Residue-level contacts at the interface:
Residue G57 in protein 1 interacts with residue C93 in protein 2 (closest heavy-atom distance 4.3 Å).
Residue I108 in protein 1 contacts residue Y95 in protein 2 (closest heavy-atom distance 4.3 Å).
Residue L123 in protein 1 interacts with residue F120 in protein 2 (closest heavy-atom distance 3.7 Å).
Residue A124 in protein 1 interacts with residue G118 in protein 2 (closest heavy-atom distance 4.3 Å).
Residue L3 in protein 1 interacts with residue L119 in protein 2 (closest heavy-atom distance 4.0 Å).
Residue A124 in protein 1 interacts with residue C117 in protein 2 (closest heavy-atom distance 3.7 Å).
Residue S89 in protein 1 interacts with residue C93 in protein 2 (closest heavy-atom distance 4.0 Å).
Residue L123 in protein 1 interacts with residue L119 in protein 2 (closest heavy-atom distance 2.8 Å).
Residue L123 in protein 1 is in contact with residue G118 in protein 2 (closest heavy-atom distance 3.2 Å).
Residue E129 in protein 1 interacts with residue S113 in protein 2 (closest heavy-atom distance 3.2 Å).
Residue V31 in protein 1 contacts residue L119 in protein 2 (closest heavy-atom distance 3.8 Å).
Residue Y107 in protein 1 contacts residue C93 in protein 2 (closest heavy-atom distance 3.3 Å).
Residue H2 in protein 1 contacts residue D122 in protein 2 (closest heavy-atom distance 3.8 Å).
Residue G109 in protein 1 is in contact with residue Y114 in protein 2 (closest heavy-atom distance 3.4 Å).
Residue R126 in protein 1 is in contact with residue Y114 in protein 2 (closest heavy-atom distance 3.2 Å).
Residue R126 in protein 1 is in contact with residue L115 in protein 2 (closest heavy-atom distance 3.4 Å).
Residue M127 in protein 1 is in contact with residue L115 in protein 2 (closest heavy-atom distance 2.8 Å).
Residue M127 in protein 1 interacts with residue Y114 in protein 2 (closest heavy-atom distance 3.4 Å).
Residue P128 in protein 1 is in contact with residue Y95 in protein 2 (closest heavy-atom distance 3.8 Å).
Residue P128 in protein 1 is in contact with residue S113 in protein 2 (closest heavy-atom distance 4.0 Å).
Residue D130 in protein 1 interacts with residue Y95 in protein 2 (closest heavy-atom distance 2.8 Å).
Residue T122 in protein 1 is in contact with residue G121 in protein 2 (closest heavy-atom distance 3.8 Å).
Residue T5 in protein 1 contacts residue F116 in protein 2 (closest heavy-atom distance 3.2 Å).
Residue F6 in protein 1 interacts with residue L115 in protein 2 (closest heavy-atom distance 3.4 Å).
Residue R4 in protein 1 is in contact with residue F120 in protein 2 (closest heavy-atom distance 4.1 Å).
Residue C58 in protein 1 is in contact with residue C93 in protein 2 (closest heavy-atom distance 2.0 Å).
Residue I125 in protein 1 contacts residue L115 in protein 2 (closest heavy-atom distance 4.1 Å).
Residue A124 in protein 1 contacts residue F116 in protein 2 (closest heavy-atom distance 4.0 Å).
Residue T122 in protein 1 interacts with residue F120 in protein 2 (closest heavy-atom distance 4.3 Å).
Residue R4 in protein 1 contacts residue G118 in protein 2 (closest heavy-atom distance 2.8 Å).
Residue G109 in protein 1 contacts residue Y95 in protein 2 (closest heavy-atom distance 3.6 Å).
Residue R106 in protein 1 contacts residue Y95 in protein 2 (closest heavy-atom distance 3.3 Å).
Residue T45 in protein 1 is in contact with residue L119 in protein 2 (closest heavy-atom distance 3.5 Å).
Residue M133 in protein 1 contacts residue L115 in protein 2 (closest heavy-atom distance 4.1 Å).
Residue H2 in protein 1 contacts residue G121 in protein 2 (closest heavy-atom distance 3.9 Å).
Residue P1 in protein 1 interacts with residue L119 in protein 2 (closest heavy-atom distance 3.9 Å).
Residue E129 in protein 1 interacts with residue L115 in protein 2 (closest heavy-atom distance 3.8 Å).
Residue F6 in protein 1 interacts with residue C117 in protein 2 (closest heavy-atom distance 3.5 Å).
Residue Y107 in protein 1 is in contact with residue Y95 in protein 2 (closest heavy-atom distance 4.1 Å).
Residue R4 in protein 1 is in contact with residue C117 in protein 2 (closest heavy-atom distance 3.1 Å).
Residue C144 in protein 1 interacts with residue C117 in protein 2 (closest heavy-atom distance 2.0 Å).
Residue H2 in protein 1 is in contact with residue L119 in protein 2 (closest heavy-atom distance 3.3 Å).
Residue H2 in protein 1 is in contact with residue G118 in protein 2 (closest heavy-atom distance 4.0 Å).
Residue H2 in protein 1 interacts with residue F120 in protein 2 (closest heavy-atom distance 2.7 Å).
Residue F6 in protein 1 is in contact with residue F116 in protein 2 (closest heavy-atom distance 3.2 Å).
Residue T122 in protein 1 is in contact with residue L119 in protein 2 (closest heavy-atom distance 3.5 Å).
Residue R106 in protein 1 contacts residue C93 in protein 2 (closest heavy-atom distance 4.2 Å).
Residue L131 in protein 1 contacts residue Y95 in protein 2 (closest heavy-atom distance 3.5 Å).
Residue P1 in protein 1 contacts residue F120 in protein 2 (closest heavy-atom distance 3.9 Å).
Residue I125 in protein 1 interacts with residue C117 in protein 2 (closest heavy-atom distance 2.8 Å).
Residue L3 in protein 1 is in contact with residue G118 in protein 2 (closest heavy-atom distance 3.2 Å).
Residue L21 in protein 1 interacts with residue L119 in protein 2 (closest heavy-atom distance 4.1 Å).
Residue E129 in protein 1 contacts residue Y114 in protein 2 (closest heavy-atom distance 4.2 Å).
Residue R106 in protein 1 is in contact with residue N94 in protein 2 (closest heavy-atom distance 3.1 Å).
Residue I125 in protein 1 contacts residue F116 in protein 2 (closest heavy-atom distance 3.3 Å).
Residue N33 in protein 1 is in contact with residue L119 in protein 2 (closest heavy-atom distance 4.0 Å).
Residue V117 in protein 1 is in contact with residue D122 in protein 2 (closest heavy-atom distance 4.3 Å).
Residue L3 in protein 1 is in contact with residue C117 in protein 2 (closest heavy-atom distance 4.0 Å).
Residue P128 in protein 1 contacts residue Y114 in protein 2 (closest heavy-atom distance 3.5 Å).
Residue R4 in protein 1 is in contact with residue F116 in protein 2 (closest heavy-atom distance 4.0 Å).

Sequence of protein 2:
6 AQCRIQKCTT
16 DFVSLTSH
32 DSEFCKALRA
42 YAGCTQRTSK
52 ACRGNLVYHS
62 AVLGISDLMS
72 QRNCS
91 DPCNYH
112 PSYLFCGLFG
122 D

Sequence of protein 1:
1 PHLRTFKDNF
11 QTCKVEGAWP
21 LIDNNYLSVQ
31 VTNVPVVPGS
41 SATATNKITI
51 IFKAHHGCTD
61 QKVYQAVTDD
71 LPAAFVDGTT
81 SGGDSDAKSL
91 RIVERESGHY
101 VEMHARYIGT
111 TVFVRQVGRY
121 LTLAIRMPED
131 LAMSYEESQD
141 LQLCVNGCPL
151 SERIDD

These two protein chains interact to form a complex.